Sequence of the first protein:
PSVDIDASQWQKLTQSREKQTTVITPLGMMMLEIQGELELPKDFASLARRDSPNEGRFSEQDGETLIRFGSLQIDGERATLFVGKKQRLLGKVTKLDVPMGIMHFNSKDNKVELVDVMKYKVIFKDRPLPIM

Sequence of the second protein:
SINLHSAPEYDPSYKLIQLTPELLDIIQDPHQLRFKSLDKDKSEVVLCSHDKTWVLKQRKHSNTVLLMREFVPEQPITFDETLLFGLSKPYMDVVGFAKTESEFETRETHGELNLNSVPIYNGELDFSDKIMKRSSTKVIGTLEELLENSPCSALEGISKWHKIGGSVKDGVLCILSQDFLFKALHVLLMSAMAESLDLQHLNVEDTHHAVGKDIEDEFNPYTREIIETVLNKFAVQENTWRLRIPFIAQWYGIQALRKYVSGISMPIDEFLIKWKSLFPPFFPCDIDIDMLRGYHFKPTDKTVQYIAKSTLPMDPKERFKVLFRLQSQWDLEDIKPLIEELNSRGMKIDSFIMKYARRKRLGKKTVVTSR

These two protein chains interact to form a complex.

Residue-level contacts at the interface:
Residue L17 in the second protein contacts residue G102 in the first protein (closest heavy-atom distance 3.2 Å).
Residue H35 in the second protein contacts residue D5 in the first protein (closest heavy-atom distance 3.5 Å).
Residue K16 in the second protein contacts residue G102 in the first protein (closest heavy-atom distance 3.4 Å).
Residue L20 in the second protein is in contact with residue P100 in the first protein (closest heavy-atom distance 3.0 Å).
Residue L37 in the second protein contacts residue D5 in the first protein (closest heavy-atom distance 3.4 Å).
Residue S2 in the second protein is in contact with residue L73 in the first protein (closest heavy-atom distance 3.4 Å).
Residue M72 in the second protein contacts residue M30 in the first protein (closest heavy-atom distance 3.2 Å).
Residue P9 in the second protein contacts residue T66 in the first protein (closest heavy-atom distance 3.2 Å).
Residue R38 in the second protein is in contact with residue V4 in the first protein (closest heavy-atom distance 3.3 Å).
Residue S7 in the second protein contacts residue I68 in the first protein (closest heavy-atom distance 2.9 Å).
Residue L5 in the second protein is in contact with residue G71 in the first protein (closest heavy-atom distance 3.0 Å).
Residue L5 in the second protein contacts residue R69 in the first protein (closest heavy-atom distance 3.5 Å).
Residue Y15 in the second protein is in contact with residue M104 in the first protein (closest heavy-atom distance 3.5 Å).
Residue L5 in the second protein interacts with residue L82 in the first protein (closest heavy-atom distance 3.4 Å).
Residue E74 in the second protein contacts residue G29 in the first protein (closest heavy-atom distance 2.7 Å).
Residue L70 in the second protein interacts with residue L33 in the first protein (closest heavy-atom distance 2.9 Å).
Residue N67 in the second protein is in contact with residue Q36 in the first protein (closest heavy-atom distance 3.2 Å).
Residue T82 in the second protein interacts with residue G57 in the first protein (closest heavy-atom distance 3.5 Å).
Residue T68 in the second protein interacts with residue I35 in the first protein (closest heavy-atom distance 3.0 Å).
Residue S14 in the second protein interacts with residue F106 in the first protein (closest heavy-atom distance 2.7 Å).
Residue L37 in the second protein is in contact with residue I6 in the first protein (closest heavy-atom distance 3.0 Å).
Residue I18 in the second protein is in contact with residue M101 in the first protein (closest heavy-atom distance 3.4 Å).
Residue I3 in the second protein interacts with residue S72 in the first protein (closest heavy-atom distance 3.4 Å).
Residue R38 in the second protein contacts residue D5 in the first protein (closest heavy-atom distance 2.4 Å).
Residue R38 in the second protein contacts residue S3 in the first protein (closest heavy-atom distance 3.2 Å).
Residue L5 in the second protein interacts with residue F70 in the first protein (closest heavy-atom distance 2.8 Å).
Residue S14 in the second protein interacts with residue M104 in the first protein (closest heavy-atom distance 3.4 Å).
Residue P31 in the second protein interacts with residue Q12 in the first protein (closest heavy-atom distance 3.4 Å).
Residue F39 in the second protein interacts with residue V4 in the first protein (closest heavy-atom distance 2.9 Å).
Residue E78 in the second protein contacts residue D63 in the first protein (closest heavy-atom distance 2.9 Å).
Residue K40 in the second protein interacts with residue P2 in the first protein (closest heavy-atom distance 3.3 Å).
Residue E78 in the second protein interacts with residue E61 in the first protein (closest heavy-atom distance 3.5 Å).
Residue N67 in the second protein is in contact with residue K126 in the first protein (closest heavy-atom distance 3.3 Å).
Residue I3 in the second protein interacts with residue L73 in the first protein (closest heavy-atom distance 2.9 Å).
Residue S2 in the second protein interacts with residue Q74 in the first protein (closest heavy-atom distance 3.5 Å).
Residue I28 in the second protein interacts with residue Q12 in the first protein (closest heavy-atom distance 2.4 Å).
Residue R73 in the second protein contacts residue G29 in the first protein (closest heavy-atom distance 3.2 Å).
Residue Y15 in the second protein interacts with residue H105 in the first protein (closest heavy-atom distance 3.4 Å).
Residue S7 in the second protein interacts with residue L67 in the first protein (closest heavy-atom distance 3.4 Å).
Residue V69 in the second protein is in contact with residue L33 in the first protein (closest heavy-atom distance 3.4 Å).
Residue N67 in the second protein contacts residue E34 in the first protein (closest heavy-atom distance 3.2 Å).
Residue F83 in the second protein interacts with residue R69 in the first protein (closest heavy-atom distance 3.5 Å).
Residue E78 in the second protein contacts residue Q62 in the first protein (closest heavy-atom distance 3.0 Å).
Residue T68 in the second protein interacts with residue G37 in the first protein (closest heavy-atom distance 2.5 Å).
Residue N67 in the second protein is in contact with residue I35 in the first protein (closest heavy-atom distance 3.2 Å).
Residue E152 in the second protein interacts with residue S3 in the first protein (closest heavy-atom distance 2.2 Å).
Residue G90 in the second protein contacts residue F83 in the first protein (closest heavy-atom distance 3.2 Å).
Residue F83 in the second protein interacts with residue E56 in the first protein (closest heavy-atom distance 3.1 Å).
Residue I18 in the second protein interacts with residue G102 in the first protein (closest heavy-atom distance 2.7 Å).
Residue M72 in the second protein interacts with residue M31 in the first protein (closest heavy-atom distance 2.8 Å).
Residue S92 in the second protein interacts with residue Q74 in the first protein (closest heavy-atom distance 2.6 Å).
Residue V76 in the second protein is in contact with residue Q62 in the first protein (closest heavy-atom distance 3.3 Å).
Residue D84 in the second protein is in contact with residue N55 in the first protein (closest heavy-atom distance 2.7 Å).
Residue S41 in the second protein contacts residue P2 in the first protein (closest heavy-atom distance 2.8 Å).
Residue F39 in the second protein contacts residue S3 in the first protein (closest heavy-atom distance 3.1 Å).
Residue H6 in the second protein interacts with residue I68 in the first protein (closest heavy-atom distance 3.1 Å).
Residue T68 in the second protein is in contact with residue E34 in the first protein (closest heavy-atom distance 3.3 Å).
Residue S14 in the second protein contacts residue H105 in the first protein (closest heavy-atom distance 2.6 Å).
Residue K16 in the second protein contacts residue M104 in the first protein (closest heavy-atom distance 2.9 Å).
Residue F39 in the second protein interacts with residue I6 in the first protein (closest heavy-atom distance 3.4 Å).